The following describes two proteins that form a bound complex.

Contacts between the two chains:
Residue D14 in the second protein is in contact with residue K201 in the first protein (closest heavy-atom distance 3.2 Å).
Residue F15 in the second protein is in contact with residue Y242 in the first protein (closest heavy-atom distance 3.4 Å).
Residue D14 in the second protein interacts with residue K202 in the first protein (closest heavy-atom distance 3.3 Å).
Residue T33 in the second protein is in contact with residue W239 in the first protein (closest heavy-atom distance 3.0 Å).
Residue F15 in the second protein is in contact with residue K201 in the first protein (closest heavy-atom distance 3.6 Å).

Sequence of the first protein:
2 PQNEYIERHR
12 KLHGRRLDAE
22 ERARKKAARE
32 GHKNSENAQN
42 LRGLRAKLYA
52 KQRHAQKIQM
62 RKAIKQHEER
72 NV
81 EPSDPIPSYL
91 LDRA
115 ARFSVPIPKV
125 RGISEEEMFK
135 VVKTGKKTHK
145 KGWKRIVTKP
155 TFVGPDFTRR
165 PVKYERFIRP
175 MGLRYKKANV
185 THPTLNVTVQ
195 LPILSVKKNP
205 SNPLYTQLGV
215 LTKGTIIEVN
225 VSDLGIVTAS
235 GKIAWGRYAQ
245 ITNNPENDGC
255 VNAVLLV

Sequence of the second protein:
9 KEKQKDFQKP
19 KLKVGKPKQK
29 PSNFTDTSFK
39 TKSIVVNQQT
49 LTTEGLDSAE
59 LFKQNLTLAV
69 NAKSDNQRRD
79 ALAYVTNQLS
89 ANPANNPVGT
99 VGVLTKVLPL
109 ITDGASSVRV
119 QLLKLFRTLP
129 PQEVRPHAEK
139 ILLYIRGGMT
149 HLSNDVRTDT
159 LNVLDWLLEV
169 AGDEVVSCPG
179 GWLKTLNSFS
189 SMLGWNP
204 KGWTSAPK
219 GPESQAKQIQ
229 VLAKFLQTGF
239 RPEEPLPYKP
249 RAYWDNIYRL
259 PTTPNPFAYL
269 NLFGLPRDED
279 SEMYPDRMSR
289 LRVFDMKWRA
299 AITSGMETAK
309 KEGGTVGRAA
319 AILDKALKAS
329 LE